Interface contacts:
Residue L111 in protein 1 contacts residue L6 in protein 2 (closest heavy-atom distance 4.1 Å).
Residue V108 in protein 1 is in contact with residue R7 in protein 2 (closest heavy-atom distance 3.4 Å).
Residue K112 in protein 1 is in contact with residue H3 in protein 2 (closest heavy-atom distance 3.2 Å).
Residue L261 in protein 1 interacts with residue L6 in protein 2 (closest heavy-atom distance 4.1 Å).
Residue V108 in protein 1 interacts with residue L10 in protein 2 (closest heavy-atom distance 3.8 Å).
Residue T87 in protein 1 is in contact with residue L9 in protein 2 (closest heavy-atom distance 3.9 Å).
Residue E264 in protein 1 contacts residue L6 in protein 2 (closest heavy-atom distance 3.2 Å).
Residue V108 in protein 1 interacts with residue L6 in protein 2 (closest heavy-atom distance 3.8 Å).
Residue L104 in protein 1 interacts with residue L10 in protein 2 (closest heavy-atom distance 3.6 Å).
Residue K112 in protein 1 is in contact with residue L6 in protein 2 (closest heavy-atom distance 3.8 Å).
Residue V86 in protein 1 interacts with residue L6 in protein 2 (closest heavy-atom distance 4.1 Å).
Residue I265 in protein 1 contacts residue L6 in protein 2 (closest heavy-atom distance 4.2 Å).
Residue L261 in protein 1 interacts with residue L9 in protein 2 (closest heavy-atom distance 4.1 Å).
Residue Q107 in protein 1 interacts with residue L10 in protein 2 (closest heavy-atom distance 3.7 Å).
Residue V108 in protein 1 interacts with residue H3 in protein 2 (closest heavy-atom distance 3.7 Å).
Residue N105 in protein 1 is in contact with residue R7 in protein 2 (closest heavy-atom distance 3.3 Å).
Residue E264 in protein 1 is in contact with residue L5 in protein 2 (closest heavy-atom distance 2.6 Å).
Residue V86 in protein 1 contacts residue L9 in protein 2 (closest heavy-atom distance 4.0 Å).
Residue I265 in protein 1 contacts residue H3 in protein 2 (closest heavy-atom distance 4.8 Å).
Residue E264 in protein 1 contacts residue H3 in protein 2 (closest heavy-atom distance 2.9 Å).
Residue P260 in protein 1 is in contact with residue L5 in protein 2 (closest heavy-atom distance 3.7 Å).
Residue E91 in protein 1 contacts residue L9 in protein 2 (closest heavy-atom distance 4.3 Å).
Residue K94 in protein 1 is in contact with residue L9 in protein 2 (closest heavy-atom distance 3.7 Å).
Residue F99 in protein 1 interacts with residue L10 in protein 2 (closest heavy-atom distance 4.0 Å).
Residue K94 in protein 1 contacts residue L10 in protein 2 (closest heavy-atom distance 4.2 Å).
Residue E264 in protein 1 interacts with residue Q4 in protein 2 (closest heavy-atom distance 3.3 Å).
Residue T90 in protein 1 is in contact with residue L6 in protein 2 (closest heavy-atom distance 4.5 Å).
Residue T90 in protein 1 interacts with residue L10 in protein 2 (closest heavy-atom distance 3.4 Å).
Residue T90 in protein 1 is in contact with residue L9 in protein 2 (closest heavy-atom distance 3.7 Å).
Residue L104 in protein 1 is in contact with residue R7 in protein 2 (closest heavy-atom distance 3.1 Å).
Residue L111 in protein 1 is in contact with residue L10 in protein 2 (closest heavy-atom distance 3.3 Å).
Residue L261 in protein 1 interacts with residue L5 in protein 2 (closest heavy-atom distance 3.6 Å).

Sequence of protein 2:
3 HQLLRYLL

Sequence of protein 1:
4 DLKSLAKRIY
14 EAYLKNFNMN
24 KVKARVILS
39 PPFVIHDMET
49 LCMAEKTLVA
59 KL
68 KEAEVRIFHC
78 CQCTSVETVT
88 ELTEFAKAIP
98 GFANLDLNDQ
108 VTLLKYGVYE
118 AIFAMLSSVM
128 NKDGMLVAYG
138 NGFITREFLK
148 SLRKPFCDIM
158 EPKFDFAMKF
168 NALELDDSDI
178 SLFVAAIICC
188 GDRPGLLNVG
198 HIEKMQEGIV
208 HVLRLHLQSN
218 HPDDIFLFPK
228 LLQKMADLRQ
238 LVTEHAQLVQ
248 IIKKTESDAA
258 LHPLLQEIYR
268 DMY

This data describes a binding interaction between two proteins.